Sequence of the first protein:
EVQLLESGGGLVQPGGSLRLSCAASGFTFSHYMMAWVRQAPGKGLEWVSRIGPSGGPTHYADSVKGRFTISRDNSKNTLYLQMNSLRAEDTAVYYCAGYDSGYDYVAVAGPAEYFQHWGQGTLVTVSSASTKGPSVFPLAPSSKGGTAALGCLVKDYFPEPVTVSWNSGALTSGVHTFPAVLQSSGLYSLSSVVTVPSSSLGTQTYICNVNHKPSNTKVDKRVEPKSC

Contacts between the two chains:
Residue S101 in the first protein is in contact with residue F112 in the second protein (closest heavy-atom distance 4.7 Å).
Residue D104 in the first protein interacts with residue R107 in the second protein (closest heavy-atom distance 2.9 Å).
Residue A109 in the first protein contacts residue R163 in the second protein (closest heavy-atom distance 3.7 Å).
Residue S101 in the first protein interacts with residue S157 in the second protein (closest heavy-atom distance 4.5 Å).
Residue H31 in the first protein is in contact with residue E161 in the second protein (closest heavy-atom distance 3.1 Å).
Residue S101 in the first protein contacts residue R107 in the second protein (closest heavy-atom distance 3.2 Å).
Residue V106 in the first protein interacts with residue M59 in the second protein (closest heavy-atom distance 4.9 Å).
Residue D104 in the first protein is in contact with residue F112 in the second protein (closest heavy-atom distance 4.5 Å).
Residue G102 in the first protein interacts with residue S111 in the second protein (closest heavy-atom distance 3.4 Å).
Residue V106 in the first protein is in contact with residue C74 in the second protein (closest heavy-atom distance 3.5 Å).
Residue D100 in the first protein is in contact with residue E161 in the second protein (closest heavy-atom distance 4.8 Å).
Residue V106 in the first protein contacts residue R107 in the second protein (closest heavy-atom distance 3.1 Å).
Residue S101 in the first protein interacts with residue F160 in the second protein (closest heavy-atom distance 3.8 Å).
Residue A107 in the first protein interacts with residue C74 in the second protein (closest heavy-atom distance 4.0 Å).
Residue A109 in the first protein is in contact with residue N61 in the second protein (closest heavy-atom distance 3.8 Å).
Residue Y105 in the first protein is in contact with residue C192 in the second protein (closest heavy-atom distance 5.0 Å).
Residue V106 in the first protein interacts with residue C192 in the second protein (closest heavy-atom distance 3.7 Å).
Residue Y105 in the first protein contacts residue C74 in the second protein (closest heavy-atom distance 3.4 Å).
Residue V108 in the first protein interacts with residue F160 in the second protein (closest heavy-atom distance 3.8 Å).
Residue Y105 in the first protein contacts residue P113 in the second protein (closest heavy-atom distance 4.6 Å).
Residue V108 in the first protein interacts with residue M59 in the second protein (closest heavy-atom distance 4.9 Å).
Residue G110 in the first protein is in contact with residue R163 in the second protein (closest heavy-atom distance 3.2 Å).
Residue V108 in the first protein interacts with residue V165 in the second protein (closest heavy-atom distance 4.7 Å).
Residue V108 in the first protein interacts with residue A194 in the second protein (closest heavy-atom distance 4.1 Å).
Residue G102 in the first protein is in contact with residue P113 in the second protein (closest heavy-atom distance 3.7 Å).
Residue A107 in the first protein is in contact with residue C192 in the second protein (closest heavy-atom distance 3.8 Å).
Residue Y105 in the first protein contacts residue F112 in the second protein (closest heavy-atom distance 3.5 Å).
Residue A109 in the first protein is in contact with residue F160 in the second protein (closest heavy-atom distance 3.4 Å).
Residue V108 in the first protein interacts with residue N61 in the second protein (closest heavy-atom distance 3.9 Å).
Residue S101 in the first protein interacts with residue E161 in the second protein (closest heavy-atom distance 2.5 Å).
Residue A107 in the first protein interacts with residue V73 in the second protein (closest heavy-atom distance 4.8 Å).
Residue A107 in the first protein contacts residue M59 in the second protein (closest heavy-atom distance 4.9 Å).
Residue G102 in the first protein contacts residue R107 in the second protein (closest heavy-atom distance 4.7 Å).
Residue G102 in the first protein is in contact with residue F112 in the second protein (closest heavy-atom distance 3.3 Å).
Residue V106 in the first protein contacts residue F160 in the second protein (closest heavy-atom distance 3.5 Å).
Residue H31 in the first protein interacts with residue S157 in the second protein (closest heavy-atom distance 3.9 Å).
Residue Y99 in the first protein interacts with residue F160 in the second protein (closest heavy-atom distance 3.8 Å).
Residue P53 in the first protein contacts residue E161 in the second protein (closest heavy-atom distance 4.1 Å).
Residue A107 in the first protein interacts with residue R107 in the second protein (closest heavy-atom distance 3.8 Å).
Residue Y105 in the first protein interacts with residue M77 in the second protein (closest heavy-atom distance 3.4 Å).
Residue A107 in the first protein contacts residue F160 in the second protein (closest heavy-atom distance 3.7 Å).
Residue Y105 in the first protein contacts residue R107 in the second protein (closest heavy-atom distance 4.6 Å).
Residue A107 in the first protein contacts residue S72 in the second protein (closest heavy-atom distance 3.4 Å).
Residue Y103 in the first protein is in contact with residue P113 in the second protein (closest heavy-atom distance 3.4 Å).
Residue V108 in the first protein contacts residue T105 in the second protein (closest heavy-atom distance 4.5 Å).
Residue P111 in the first protein contacts residue R163 in the second protein (closest heavy-atom distance 3.2 Å).
Residue A112 in the first protein is in contact with residue R163 in the second protein (closest heavy-atom distance 4.9 Å).
Residue D104 in the first protein interacts with residue F160 in the second protein (closest heavy-atom distance 3.7 Å).
Residue V108 in the first protein interacts with residue M70 in the second protein (closest heavy-atom distance 3.9 Å).
Residue A107 in the first protein contacts residue V193 in the second protein (closest heavy-atom distance 3.7 Å).
Residue A107 in the first protein is in contact with residue A194 in the second protein (closest heavy-atom distance 3.7 Å).
Residue Y105 in the first protein contacts residue V76 in the second protein (closest heavy-atom distance 3.8 Å).

These two protein chains interact to form a complex.

Sequence of the second protein:
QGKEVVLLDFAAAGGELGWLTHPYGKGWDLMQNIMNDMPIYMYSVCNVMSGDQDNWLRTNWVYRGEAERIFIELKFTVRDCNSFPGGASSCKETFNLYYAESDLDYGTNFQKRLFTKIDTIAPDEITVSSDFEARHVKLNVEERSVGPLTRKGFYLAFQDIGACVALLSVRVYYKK